Sequence of the first protein:
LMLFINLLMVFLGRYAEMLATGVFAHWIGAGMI

Contacts between the two chains:
Residue I318 in the second protein is in contact with residue A64 in the first protein (closest heavy-atom distance 4.2 Å).

This data describes a binding interaction between two proteins.

Sequence of the second protein:
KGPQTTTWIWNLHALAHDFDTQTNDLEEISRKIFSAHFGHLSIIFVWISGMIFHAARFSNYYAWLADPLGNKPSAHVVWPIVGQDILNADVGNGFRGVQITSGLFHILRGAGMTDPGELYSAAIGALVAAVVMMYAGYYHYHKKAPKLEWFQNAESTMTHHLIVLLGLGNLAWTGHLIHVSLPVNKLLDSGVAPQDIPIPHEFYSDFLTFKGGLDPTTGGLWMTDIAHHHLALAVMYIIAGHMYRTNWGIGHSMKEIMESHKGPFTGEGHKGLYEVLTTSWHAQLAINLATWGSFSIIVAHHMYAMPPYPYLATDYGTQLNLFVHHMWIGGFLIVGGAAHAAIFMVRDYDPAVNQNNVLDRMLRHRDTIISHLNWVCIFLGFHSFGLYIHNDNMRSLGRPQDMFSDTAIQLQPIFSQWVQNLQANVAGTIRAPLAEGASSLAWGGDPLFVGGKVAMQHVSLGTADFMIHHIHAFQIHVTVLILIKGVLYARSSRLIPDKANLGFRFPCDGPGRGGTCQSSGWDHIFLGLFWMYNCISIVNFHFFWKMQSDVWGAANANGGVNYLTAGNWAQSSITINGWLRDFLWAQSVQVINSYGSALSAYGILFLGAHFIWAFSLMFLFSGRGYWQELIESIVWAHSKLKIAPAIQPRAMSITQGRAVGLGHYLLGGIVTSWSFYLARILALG